Interface contacts:
Residue D295 in protein 1 contacts residue S101 in protein 2 (closest heavy-atom distance 4.4 Å).
Residue D295 in protein 1 is in contact with residue A102 in protein 2 (closest heavy-atom distance 3.8 Å).
Residue Y302 in protein 1 is in contact with residue Y32 in protein 2 (closest heavy-atom distance 3.8 Å).
Residue T303 in protein 1 is in contact with residue S50 in protein 2 (closest heavy-atom distance 4.3 Å).
Residue F301 in protein 1 contacts residue K96 in protein 2 (closest heavy-atom distance 3.8 Å).
Residue W297 in protein 1 interacts with residue A104 in protein 2 (closest heavy-atom distance 3.9 Å).
Residue F4 in protein 1 is in contact with residue A102 in protein 2 (closest heavy-atom distance 4.5 Å).
Residue V298 in protein 1 contacts residue Y100 in protein 2 (closest heavy-atom distance 3.5 Å).
Residue R253 in protein 1 contacts residue S53 in protein 2 (closest heavy-atom distance 4.6 Å).
Residue F203 in protein 1 contacts residue N58 in protein 2 (closest heavy-atom distance 3.6 Å).
Residue R253 in protein 1 interacts with residue G54 in protein 2 (closest heavy-atom distance 4.6 Å).
Residue T303 in protein 1 interacts with residue S52 in protein 2 (closest heavy-atom distance 2.6 Å).
Residue D295 in protein 1 is in contact with residue I31 in protein 2 (closest heavy-atom distance 3.7 Å).
Residue L304 in protein 1 interacts with residue G56 in protein 2 (closest heavy-atom distance 4.0 Å).
Residue N299 in protein 1 interacts with residue P106 in protein 2 (closest heavy-atom distance 3.5 Å).
Residue A305 in protein 1 interacts with residue G56 in protein 2 (closest heavy-atom distance 4.1 Å).
Residue T303 in protein 1 contacts residue N58 in protein 2 (closest heavy-atom distance 3.6 Å).
Residue S247 in protein 1 interacts with residue P106 in protein 2 (closest heavy-atom distance 3.9 Å).
Residue W297 in protein 1 contacts residue Y103 in protein 2 (closest heavy-atom distance 4.5 Å).
Residue T303 in protein 1 interacts with residue T57 in protein 2 (closest heavy-atom distance 3.5 Å).
Residue A305 in protein 1 is in contact with residue G54 in protein 2 (closest heavy-atom distance 3.3 Å).
Residue V298 in protein 1 interacts with residue I31 in protein 2 (closest heavy-atom distance 4.5 Å).
Residue S296 in protein 1 is in contact with residue A102 in protein 2 (closest heavy-atom distance 3.6 Å).
Residue F301 in protein 1 is in contact with residue S52 in protein 2 (closest heavy-atom distance 3.9 Å).
Residue W297 in protein 1 is in contact with residue S101 in protein 2 (closest heavy-atom distance 2.9 Å).
Residue Y302 in protein 1 interacts with residue S52 in protein 2 (closest heavy-atom distance 3.4 Å).
Residue F301 in protein 1 is in contact with residue L47 in protein 2 (closest heavy-atom distance 4.2 Å).
Residue Q246 in protein 1 contacts residue P106 in protein 2 (closest heavy-atom distance 3.8 Å).
Residue F301 in protein 1 contacts residue M34 in protein 2 (closest heavy-atom distance 4.0 Å).
Residue N299 in protein 1 contacts residue E98 in protein 2 (closest heavy-atom distance 2.9 Å).
Residue F294 in protein 1 is in contact with residue A102 in protein 2 (closest heavy-atom distance 3.5 Å).
Residue W297 in protein 1 contacts residue A102 in protein 2 (closest heavy-atom distance 3.7 Å).
Residue Q246 in protein 1 contacts residue Y103 in protein 2 (closest heavy-atom distance 4.5 Å).
Residue Y302 in protein 1 interacts with residue S53 in protein 2 (closest heavy-atom distance 3.5 Å).
Residue W297 in protein 1 is in contact with residue P106 in protein 2 (closest heavy-atom distance 3.7 Å).
Residue L251 in protein 1 contacts residue I31 in protein 2 (closest heavy-atom distance 4.0 Å).
Residue F301 in protein 1 interacts with residue A33 in protein 2 (closest heavy-atom distance 3.5 Å).
Residue F301 in protein 1 is in contact with residue Y100 in protein 2 (closest heavy-atom distance 3.5 Å).
Residue F301 in protein 1 interacts with residue G35 in protein 2 (closest heavy-atom distance 4.0 Å).
Residue F301 in protein 1 is in contact with residue Y37 in protein 2 (closest heavy-atom distance 3.5 Å).
Residue N299 in protein 1 is in contact with residue Y100 in protein 2 (closest heavy-atom distance 2.5 Å).
Residue Q246 in protein 1 interacts with residue P105 in protein 2 (closest heavy-atom distance 3.3 Å).
Residue Y302 in protein 1 contacts residue G54 in protein 2 (closest heavy-atom distance 3.4 Å).
Residue Y302 in protein 1 is in contact with residue A33 in protein 2 (closest heavy-atom distance 4.2 Å).
Residue W297 in protein 1 is in contact with residue Y100 in protein 2 (closest heavy-atom distance 3.2 Å).
Residue Y302 in protein 1 contacts residue I31 in protein 2 (closest heavy-atom distance 4.0 Å).
Residue R253 in protein 1 contacts residue I31 in protein 2 (closest heavy-atom distance 3.9 Å).
Residue E265 in protein 1 contacts residue G54 in protein 2 (closest heavy-atom distance 4.0 Å).
Residue Q246 in protein 1 interacts with residue A104 in protein 2 (closest heavy-atom distance 3.9 Å).
Residue T303 in protein 1 interacts with residue G56 in protein 2 (closest heavy-atom distance 3.5 Å).
Residue S296 in protein 1 interacts with residue I31 in protein 2 (closest heavy-atom distance 3.5 Å).
Residue P3 in protein 1 contacts residue Y103 in protein 2 (closest heavy-atom distance 4.2 Å).
Residue S296 in protein 1 interacts with residue S101 in protein 2 (closest heavy-atom distance 3.3 Å).
Residue S296 in protein 1 contacts residue Y100 in protein 2 (closest heavy-atom distance 3.6 Å).
Residue F301 in protein 1 is in contact with residue R97 in protein 2 (closest heavy-atom distance 4.7 Å).
Residue V298 in protein 1 is in contact with residue P106 in protein 2 (closest heavy-atom distance 4.1 Å).
Residue Y302 in protein 1 interacts with residue Y100 in protein 2 (closest heavy-atom distance 3.5 Å).
Residue F301 in protein 1 interacts with residue S50 in protein 2 (closest heavy-atom distance 3.7 Å).
Residue A305 in protein 1 interacts with residue G55 in protein 2 (closest heavy-atom distance 4.6 Å).
Residue F301 in protein 1 is in contact with residue E98 in protein 2 (closest heavy-atom distance 3.4 Å).

Sequence of protein 1:
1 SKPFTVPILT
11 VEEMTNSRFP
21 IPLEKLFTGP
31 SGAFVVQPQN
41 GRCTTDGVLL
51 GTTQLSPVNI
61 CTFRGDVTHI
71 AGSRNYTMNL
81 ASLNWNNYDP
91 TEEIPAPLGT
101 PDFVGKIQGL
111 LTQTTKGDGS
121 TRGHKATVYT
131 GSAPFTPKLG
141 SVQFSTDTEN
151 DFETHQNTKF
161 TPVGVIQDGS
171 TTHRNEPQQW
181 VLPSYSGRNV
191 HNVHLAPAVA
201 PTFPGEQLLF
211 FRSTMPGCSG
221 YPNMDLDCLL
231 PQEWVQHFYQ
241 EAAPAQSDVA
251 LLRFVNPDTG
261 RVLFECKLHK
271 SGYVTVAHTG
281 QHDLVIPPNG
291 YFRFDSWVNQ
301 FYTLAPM

Sequence of protein 2:
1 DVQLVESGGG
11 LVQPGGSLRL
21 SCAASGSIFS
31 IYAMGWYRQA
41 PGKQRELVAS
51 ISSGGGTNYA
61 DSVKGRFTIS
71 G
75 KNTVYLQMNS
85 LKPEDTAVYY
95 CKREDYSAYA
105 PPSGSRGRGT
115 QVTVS

The following describes two proteins that form a bound complex.